Sequence of chain A:
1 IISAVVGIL

The following describes two proteins that form a bound complex.

Interface contacts:
Residue T163 in chain B contacts residue I1 in chain A (closest heavy-atom distance 4.0 Å).
Residue L81 in chain B is in contact with residue L9 in chain A (closest heavy-atom distance 3.3 Å).
Residue H70 in chain B contacts residue I2 in chain A (closest heavy-atom distance 3.4 Å).
Residue A69 in chain B is in contact with residue V6 in chain A (closest heavy-atom distance 4.7 Å).
Residue L156 in chain B interacts with residue S3 in chain A (closest heavy-atom distance 4.6 Å).
Residue R97 in chain B is in contact with residue V6 in chain A (closest heavy-atom distance 4.5 Å).
Residue T80 in chain B interacts with residue I8 in chain A (closest heavy-atom distance 4.9 Å).
Residue T143 in chain B contacts residue I8 in chain A (closest heavy-atom distance 4.9 Å).
Residue Y116 in chain B contacts residue L9 in chain A (closest heavy-atom distance 3.2 Å).
Residue E63 in chain B contacts residue I1 in chain A (closest heavy-atom distance 3.3 Å).
Residue Y159 in chain B contacts residue S3 in chain A (closest heavy-atom distance 3.5 Å).
Residue T73 in chain B interacts with residue G7 in chain A (closest heavy-atom distance 4.4 Å).
Residue T143 in chain B contacts residue L9 in chain A (closest heavy-atom distance 2.8 Å).
Residue K66 in chain B is in contact with residue A4 in chain A (closest heavy-atom distance 4.3 Å).
Residue K66 in chain B interacts with residue I2 in chain A (closest heavy-atom distance 3.6 Å).
Residue V76 in chain B interacts with residue I8 in chain A (closest heavy-atom distance 4.4 Å).
Residue Y84 in chain B contacts residue L9 in chain A (closest heavy-atom distance 2.7 Å).
Residue R97 in chain B contacts residue L9 in chain A (closest heavy-atom distance 5.0 Å).
Residue F9 in chain B interacts with residue I2 in chain A (closest heavy-atom distance 3.2 Å).
Residue Y171 in chain B is in contact with residue I1 in chain A (closest heavy-atom distance 2.9 Å).
Residue I124 in chain B is in contact with residue L9 in chain A (closest heavy-atom distance 5.0 Å).
Residue T73 in chain B contacts residue V6 in chain A (closest heavy-atom distance 2.8 Å).
Residue Y7 in chain B contacts residue I1 in chain A (closest heavy-atom distance 3.1 Å).
Residue Y99 in chain B contacts residue S3 in chain A (closest heavy-atom distance 3.0 Å).
Residue Y159 in chain B interacts with residue I2 in chain A (closest heavy-atom distance 4.0 Å).
Residue M45 in chain B is in contact with residue I2 in chain A (closest heavy-atom distance 4.6 Å).
Residue T80 in chain B interacts with residue L9 in chain A (closest heavy-atom distance 3.8 Å).
Residue V67 in chain B interacts with residue I2 in chain A (closest heavy-atom distance 4.8 Å).
Residue M5 in chain B is in contact with residue I1 in chain A (closest heavy-atom distance 4.1 Å).
Residue K66 in chain B interacts with residue S3 in chain A (closest heavy-atom distance 4.3 Å).
Residue K66 in chain B contacts residue I1 in chain A (closest heavy-atom distance 4.0 Å).
Residue Q155 in chain B interacts with residue V5 in chain A (closest heavy-atom distance 3.3 Å).
Residue W147 in chain B interacts with residue G7 in chain A (closest heavy-atom distance 3.2 Å).
Residue H74 in chain B is in contact with residue V6 in chain A (closest heavy-atom distance 5.0 Å).
Residue Y99 in chain B interacts with residue I2 in chain A (closest heavy-atom distance 3.0 Å).
Residue Y59 in chain B interacts with residue I1 in chain A (closest heavy-atom distance 3.7 Å).
Residue H70 in chain B contacts residue V5 in chain A (closest heavy-atom distance 4.2 Å).
Residue Y7 in chain B interacts with residue I2 in chain A (closest heavy-atom distance 3.3 Å).
Residue K146 in chain B contacts residue I8 in chain A (closest heavy-atom distance 4.4 Å).
Residue H70 in chain B is in contact with residue S3 in chain A (closest heavy-atom distance 3.1 Å).
Residue H70 in chain B interacts with residue V6 in chain A (closest heavy-atom distance 3.5 Å).
Residue T73 in chain B is in contact with residue I8 in chain A (closest heavy-atom distance 3.1 Å).
Residue D77 in chain B contacts residue G7 in chain A (closest heavy-atom distance 4.8 Å).
Residue V152 in chain B is in contact with residue V5 in chain A (closest heavy-atom distance 4.5 Å).
Residue R97 in chain B contacts residue G7 in chain A (closest heavy-atom distance 3.5 Å).
Residue E63 in chain B contacts residue I2 in chain A (closest heavy-atom distance 2.8 Å).
Residue L156 in chain B contacts residue V5 in chain A (closest heavy-atom distance 3.9 Å).
Residue W147 in chain B contacts residue L9 in chain A (closest heavy-atom distance 3.6 Å).
Residue V152 in chain B interacts with residue G7 in chain A (closest heavy-atom distance 4.6 Å).
Residue W167 in chain B contacts residue I1 in chain A (closest heavy-atom distance 3.6 Å).
Residue Y123 in chain B contacts residue L9 in chain A (closest heavy-atom distance 4.1 Å).
Residue K146 in chain B interacts with residue L9 in chain A (closest heavy-atom distance 3.1 Å).
Residue Y159 in chain B is in contact with residue I1 in chain A (closest heavy-atom distance 2.8 Å).
Residue D77 in chain B contacts residue I8 in chain A (closest heavy-atom distance 3.7 Å).
Residue W147 in chain B is in contact with residue I8 in chain A (closest heavy-atom distance 2.8 Å).
Residue D77 in chain B interacts with residue L9 in chain A (closest heavy-atom distance 3.0 Å).

Sequence of chain B:
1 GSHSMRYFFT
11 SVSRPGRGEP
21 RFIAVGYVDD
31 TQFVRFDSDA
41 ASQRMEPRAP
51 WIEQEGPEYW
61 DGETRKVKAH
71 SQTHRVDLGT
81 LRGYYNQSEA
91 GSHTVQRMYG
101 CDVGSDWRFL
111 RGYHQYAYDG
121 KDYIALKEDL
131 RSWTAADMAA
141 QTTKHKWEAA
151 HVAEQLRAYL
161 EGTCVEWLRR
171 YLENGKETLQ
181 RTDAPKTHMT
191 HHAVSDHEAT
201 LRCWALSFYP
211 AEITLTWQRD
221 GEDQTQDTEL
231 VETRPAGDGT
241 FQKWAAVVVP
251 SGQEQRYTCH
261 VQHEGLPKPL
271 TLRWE